Residue-level contacts at the interface:
Residue N127 in the first protein interacts with residue K34 in the second protein (closest heavy-atom distance 2.7 Å).
Residue Y172 in the first protein contacts residue E18 in the second protein (closest heavy-atom distance 3.4 Å).
Residue D165 in the first protein interacts with residue L30 in the second protein (closest heavy-atom distance 3.6 Å).
Residue R242 in the first protein is in contact with residue D29 in the second protein (closest heavy-atom distance 2.7 Å).
Residue V212 in the first protein is in contact with residue E18 in the second protein (closest heavy-atom distance 3.5 Å).
Residue K201 in the first protein is in contact with residue V33 in the second protein (closest heavy-atom distance 3.8 Å).
Residue R208 in the first protein is in contact with residue N23 in the second protein (closest heavy-atom distance 3.6 Å).
Residue L385 in the first protein contacts residue L1 in the second protein (closest heavy-atom distance 3.8 Å).
Residue Y172 in the first protein interacts with residue N23 in the second protein (closest heavy-atom distance 3.5 Å).
Residue R208 in the first protein contacts residue S24 in the second protein (closest heavy-atom distance 3.0 Å).
Residue Q168 in the first protein interacts with residue N23 in the second protein (closest heavy-atom distance 2.8 Å).
Residue D165 in the first protein is in contact with residue A26 in the second protein (closest heavy-atom distance 3.8 Å).
Residue R340 in the first protein is in contact with residue A3 in the second protein (closest heavy-atom distance 2.8 Å).
Residue G378 in the first protein is in contact with residue A3 in the second protein (closest heavy-atom distance 3.4 Å).
Residue T294 in the first protein interacts with residue D5 in the second protein (closest heavy-atom distance 3.8 Å).
Residue Y172 in the first protein is in contact with residue S21 in the second protein (closest heavy-atom distance 2.6 Å).
Residue N156 in the first protein contacts residue L37 in the second protein (closest heavy-atom distance 3.6 Å).
Residue R208 in the first protein contacts residue A26 in the second protein (closest heavy-atom distance 3.0 Å).
Residue H336 in the first protein contacts residue D5 in the second protein (closest heavy-atom distance 3.4 Å).
Residue N296 in the first protein interacts with residue D5 in the second protein (closest heavy-atom distance 2.9 Å).
Residue K178 in the first protein contacts residue E18 in the second protein (closest heavy-atom distance 2.6 Å).
Residue R340 in the first protein is in contact with residue L1 in the second protein (closest heavy-atom distance 3.5 Å).
Residue C295 in the first protein interacts with residue E6 in the second protein (closest heavy-atom distance 3.7 Å).
Residue K374 in the first protein is in contact with residue E6 in the second protein (closest heavy-atom distance 2.8 Å).
Residue H126 in the first protein interacts with residue K34 in the second protein (closest heavy-atom distance 2.9 Å).
Residue W204 in the first protein contacts residue A26 in the second protein (closest heavy-atom distance 3.6 Å).
Residue S339 in the first protein is in contact with residue D5 in the second protein (closest heavy-atom distance 3.8 Å).
Residue V215 in the first protein is in contact with residue G14 in the second protein (closest heavy-atom distance 3.7 Å).
Residue W204 in the first protein interacts with residue D29 in the second protein (closest heavy-atom distance 3.8 Å).
Residue N382 in the first protein is in contact with residue A3 in the second protein (closest heavy-atom distance 2.6 Å).
Residue R340 in the first protein contacts residue G2 in the second protein (closest heavy-atom distance 2.9 Å).
Residue I162 in the first protein interacts with residue K34 in the second protein (closest heavy-atom distance 3.4 Å).
Residue R252 in the first protein is in contact with residue F10 in the second protein (closest heavy-atom distance 3.6 Å).
Residue N292 in the first protein interacts with residue I8 in the second protein (closest heavy-atom distance 2.9 Å).
Residue R252 in the first protein is in contact with residue E13 in the second protein (closest heavy-atom distance 3.7 Å).
Residue K158 in the first protein contacts residue S36 in the second protein (closest heavy-atom distance 3.5 Å).
Residue V215 in the first protein contacts residue E18 in the second protein (closest heavy-atom distance 3.3 Å).
Residue I162 in the first protein contacts residue L37 in the second protein (closest heavy-atom distance 3.7 Å).
Residue D256 in the first protein contacts residue L7 in the second protein (closest heavy-atom distance 3.6 Å).
Residue L130 in the first protein is in contact with residue E27 in the second protein (closest heavy-atom distance 3.7 Å).
Residue G173 in the first protein contacts residue E18 in the second protein (closest heavy-atom distance 2.8 Å).
Residue H336 in the first protein interacts with residue E6 in the second protein (closest heavy-atom distance 3.3 Å).
Residue Y172 in the first protein is in contact with residue E17 in the second protein (closest heavy-atom distance 3.2 Å).
Residue K158 in the first protein contacts residue V33 in the second protein (closest heavy-atom distance 3.6 Å).
Residue S339 in the first protein interacts with residue L1 in the second protein (closest heavy-atom distance 3.8 Å).
Residue F119 in the first protein is in contact with residue L37 in the second protein (closest heavy-atom distance 3.6 Å).
Residue Y172 in the first protein interacts with residue E22 in the second protein (closest heavy-atom distance 3.7 Å).
Residue N253 in the first protein is in contact with residue G14 in the second protein (closest heavy-atom distance 3.8 Å).
Residue Y199 in the first protein interacts with residue V33 in the second protein (closest heavy-atom distance 3.5 Å).
Residue G288 in the first protein contacts residue F10 in the second protein (closest heavy-atom distance 3.7 Å).
Residue K301 in the first protein interacts with residue D5 in the second protein (closest heavy-atom distance 2.8 Å).
Residue K211 in the first protein interacts with residue E17 in the second protein (closest heavy-atom distance 3.2 Å).
Residue N292 in the first protein is in contact with residue L7 in the second protein (closest heavy-atom distance 3.5 Å).
Residue S291 in the first protein is in contact with residue I8 in the second protein (closest heavy-atom distance 3.8 Å).
Residue N292 in the first protein contacts residue F10 in the second protein (closest heavy-atom distance 3.4 Å).
Residue F159 in the first protein interacts with residue L37 in the second protein (closest heavy-atom distance 3.8 Å).
Residue C295 in the first protein interacts with residue D5 in the second protein (closest heavy-atom distance 3.7 Å).
Residue R335 in the first protein interacts with residue E6 in the second protein (closest heavy-atom distance 3.5 Å).
Residue K201 in the first protein interacts with residue D29 in the second protein (closest heavy-atom distance 2.9 Å).
Residue N382 in the first protein contacts residue G2 in the second protein (closest heavy-atom distance 3.3 Å).

Sequence of the second protein:
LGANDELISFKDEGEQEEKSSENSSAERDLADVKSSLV

The following describes two proteins that form a bound complex.

Sequence of the first protein:
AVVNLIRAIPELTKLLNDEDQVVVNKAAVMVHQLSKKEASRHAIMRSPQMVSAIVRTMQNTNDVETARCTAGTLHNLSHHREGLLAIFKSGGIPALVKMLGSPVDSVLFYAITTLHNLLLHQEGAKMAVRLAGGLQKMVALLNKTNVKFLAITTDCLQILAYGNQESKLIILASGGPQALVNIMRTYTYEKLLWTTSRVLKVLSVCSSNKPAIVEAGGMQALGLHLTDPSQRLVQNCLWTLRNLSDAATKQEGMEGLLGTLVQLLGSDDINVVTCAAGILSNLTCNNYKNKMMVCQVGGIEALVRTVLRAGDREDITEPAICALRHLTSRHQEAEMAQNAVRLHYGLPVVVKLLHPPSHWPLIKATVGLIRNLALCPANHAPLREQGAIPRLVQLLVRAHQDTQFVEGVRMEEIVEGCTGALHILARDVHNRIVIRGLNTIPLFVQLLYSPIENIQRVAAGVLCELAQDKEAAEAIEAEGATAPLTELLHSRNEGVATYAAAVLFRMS